These two protein chains interact to form a complex.

Contacts between the two chains:
Residue N174 in protein 1 interacts with residue S6 in protein 2 (closest heavy-atom distance 3.5 Å).
Residue L83 in protein 1 is in contact with residue Q4 in protein 2 (closest heavy-atom distance 3.7 Å).
Residue S172 in protein 1 interacts with residue R5 in protein 2 (closest heavy-atom distance 2.8 Å).
Residue G175 in protein 1 is in contact with residue S6 in protein 2 (closest heavy-atom distance 3.4 Å).
Residue G194 in protein 1 is in contact with residue R5 in protein 2 (closest heavy-atom distance 3.5 Å).
Residue N174 in protein 1 interacts with residue C3 in protein 2 (closest heavy-atom distance 4.8 Å).
Residue A196 in protein 1 is in contact with residue G1 in protein 2 (closest heavy-atom distance 3.0 Å).
Residue V191 in protein 1 is in contact with residue R5 in protein 2 (closest heavy-atom distance 4.2 Å).
Residue D171 in protein 1 contacts residue R5 in protein 2 (closest heavy-atom distance 3.1 Å).
Residue S192 in protein 1 is in contact with residue Q4 in protein 2 (closest heavy-atom distance 3.5 Å).
Residue C198 in protein 1 interacts with residue R5 in protein 2 (closest heavy-atom distance 3.7 Å).
Residue H41 in protein 1 is in contact with residue Q4 in protein 2 (closest heavy-atom distance 3.6 Å).
Residue G194 in protein 1 contacts residue G1 in protein 2 (closest heavy-atom distance 4.0 Å).
Residue Y78 in protein 1 contacts residue Q4 in protein 2 (closest heavy-atom distance 3.1 Å).
Residue F193 in protein 1 is in contact with residue F2 in protein 2 (closest heavy-atom distance 4.0 Å).
Residue Y152 in protein 1 interacts with residue F2 in protein 2 (closest heavy-atom distance 3.7 Å).
Residue G175 in protein 1 interacts with residue I7 in protein 2 (closest heavy-atom distance 3.6 Å).
Residue M131 in protein 1 contacts residue I7 in protein 2 (closest heavy-atom distance 3.6 Å).
Residue P154 in protein 1 is in contact with residue F2 in protein 2 (closest heavy-atom distance 4.7 Å).
Residue K195 in protein 1 is in contact with residue G1 in protein 2 (closest heavy-atom distance 3.6 Å).
Residue L83 in protein 1 contacts residue F12 in protein 2 (closest heavy-atom distance 3.6 Å).
Residue K195 in protein 1 is in contact with residue F2 in protein 2 (closest heavy-atom distance 4.0 Å).
Residue N174 in protein 1 interacts with residue R5 in protein 2 (closest heavy-atom distance 3.6 Å).
Residue C42 in protein 1 contacts residue S6 in protein 2 (closest heavy-atom distance 4.7 Å).
Residue S177 in protein 1 is in contact with residue R5 in protein 2 (closest heavy-atom distance 2.7 Å).
Residue G205 in protein 1 is in contact with residue R5 in protein 2 (closest heavy-atom distance 3.8 Å).
Residue L151 in protein 1 contacts residue F2 in protein 2 (closest heavy-atom distance 4.5 Å).
Residue D86 in protein 1 contacts residue Q4 in protein 2 (closest heavy-atom distance 4.2 Å).
Residue D153 in protein 1 is in contact with residue F2 in protein 2 (closest heavy-atom distance 3.8 Å).
Residue L155 in protein 1 is in contact with residue N14 in protein 2 (closest heavy-atom distance 3.7 Å).
Residue N174 in protein 1 interacts with residue Q4 in protein 2 (closest heavy-atom distance 4.7 Å).
Residue F193 in protein 1 interacts with residue R5 in protein 2 (closest heavy-atom distance 4.0 Å).
Residue S192 in protein 1 contacts residue C3 in protein 2 (closest heavy-atom distance 4.5 Å).
Residue L82 in protein 1 is in contact with residue F12 in protein 2 (closest heavy-atom distance 4.2 Å).
Residue L155 in protein 1 contacts residue F2 in protein 2 (closest heavy-atom distance 4.0 Å).
Residue C26 in protein 1 interacts with residue S6 in protein 2 (closest heavy-atom distance 3.6 Å).
Residue N79 in protein 1 is in contact with residue Q4 in protein 2 (closest heavy-atom distance 4.2 Å).
Residue S177 in protein 1 contacts residue S6 in protein 2 (closest heavy-atom distance 3.1 Å).
Residue G194 in protein 1 is in contact with residue C3 in protein 2 (closest heavy-atom distance 2.8 Å).
Residue N174 in protein 1 is in contact with residue P9 in protein 2 (closest heavy-atom distance 3.5 Å).
Residue N174 in protein 1 is in contact with residue I7 in protein 2 (closest heavy-atom distance 4.0 Å).
Residue S192 in protein 1 is in contact with residue R5 in protein 2 (closest heavy-atom distance 3.1 Å).
Residue K195 in protein 1 interacts with residue R5 in protein 2 (closest heavy-atom distance 3.1 Å).
Residue F193 in protein 1 is in contact with residue Q4 in protein 2 (closest heavy-atom distance 3.7 Å).
Residue F25 in protein 1 is in contact with residue S6 in protein 2 (closest heavy-atom distance 3.5 Å).
Residue H41 in protein 1 is in contact with residue R5 in protein 2 (closest heavy-atom distance 3.7 Å).
Residue A196 in protein 1 is in contact with residue C3 in protein 2 (closest heavy-atom distance 3.9 Å).
Residue L24 in protein 1 is in contact with residue I7 in protein 2 (closest heavy-atom distance 3.4 Å).
Residue P197 in protein 1 is in contact with residue R5 in protein 2 (closest heavy-atom distance 4.8 Å).
Residue L125 in protein 1 is in contact with residue I7 in protein 2 (closest heavy-atom distance 4.2 Å).
Residue G175 in protein 1 interacts with residue R5 in protein 2 (closest heavy-atom distance 2.7 Å).
Residue H41 in protein 1 is in contact with residue S6 in protein 2 (closest heavy-atom distance 3.6 Å).
Residue S177 in protein 1 contacts residue Q4 in protein 2 (closest heavy-atom distance 4.0 Å).
Residue L83 in protein 1 interacts with residue F2 in protein 2 (closest heavy-atom distance 4.0 Å).
Residue C173 in protein 1 interacts with residue R5 in protein 2 (closest heavy-atom distance 3.6 Å).
Residue D176 in protein 1 contacts residue R5 in protein 2 (closest heavy-atom distance 3.3 Å).
Residue H41 in protein 1 contacts residue I10 in protein 2 (closest heavy-atom distance 4.0 Å).
Residue F193 in protein 1 contacts residue C3 in protein 2 (closest heavy-atom distance 3.2 Å).
Residue G194 in protein 1 interacts with residue F2 in protein 2 (closest heavy-atom distance 3.4 Å).
Residue F25 in protein 1 contacts residue I7 in protein 2 (closest heavy-atom distance 3.0 Å).

Sequence of protein 2:
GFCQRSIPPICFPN

Sequence of protein 1:
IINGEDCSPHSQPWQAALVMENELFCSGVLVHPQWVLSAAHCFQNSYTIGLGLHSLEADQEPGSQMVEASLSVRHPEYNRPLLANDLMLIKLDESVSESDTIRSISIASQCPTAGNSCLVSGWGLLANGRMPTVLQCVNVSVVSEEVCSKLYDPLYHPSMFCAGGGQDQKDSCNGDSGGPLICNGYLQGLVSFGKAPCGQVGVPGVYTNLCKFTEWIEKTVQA